This data describes a binding interaction between two proteins.

Sequence of the first protein:
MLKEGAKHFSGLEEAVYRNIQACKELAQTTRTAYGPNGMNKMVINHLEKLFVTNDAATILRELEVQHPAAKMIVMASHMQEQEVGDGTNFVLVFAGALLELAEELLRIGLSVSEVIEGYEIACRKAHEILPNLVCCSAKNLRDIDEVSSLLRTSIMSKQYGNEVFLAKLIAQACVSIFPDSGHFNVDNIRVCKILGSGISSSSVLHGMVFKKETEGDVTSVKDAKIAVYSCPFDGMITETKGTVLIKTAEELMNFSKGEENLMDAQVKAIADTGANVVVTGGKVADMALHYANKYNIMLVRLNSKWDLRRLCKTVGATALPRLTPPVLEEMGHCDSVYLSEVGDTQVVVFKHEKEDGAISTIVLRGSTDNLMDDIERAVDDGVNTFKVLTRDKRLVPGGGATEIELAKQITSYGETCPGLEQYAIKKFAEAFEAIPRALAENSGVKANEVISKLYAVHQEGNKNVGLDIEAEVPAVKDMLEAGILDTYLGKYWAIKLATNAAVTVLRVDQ

Interface contacts:
Residue M36 in the second protein contacts residue P68 in the first protein (closest heavy-atom distance 3.6 Å).
Residue S39 in the second protein interacts with residue Q510 in the first protein (closest heavy-atom distance 3.1 Å).
Residue M36 in the second protein interacts with residue V508 in the first protein (closest heavy-atom distance 3.5 Å).
Residue M36 in the second protein interacts with residue M72 in the first protein (closest heavy-atom distance 4.1 Å).
Residue L37 in the second protein contacts residue Q510 in the first protein (closest heavy-atom distance 3.3 Å).
Residue K189 in the second protein contacts residue M79 in the first protein (closest heavy-atom distance 3.3 Å).
Residue S39 in the second protein is in contact with residue H8 in the first protein (closest heavy-atom distance 3.2 Å).
Residue V38 in the second protein is in contact with residue Q66 in the first protein (closest heavy-atom distance 3.4 Å).
Residue M57 in the second protein interacts with residue A6 in the first protein (closest heavy-atom distance 3.6 Å).
Residue Q58 in the second protein interacts with residue K7 in the first protein (closest heavy-atom distance 3.4 Å).
Residue M36 in the second protein contacts residue Q510 in the first protein (closest heavy-atom distance 2.8 Å).
Residue S445 in the second protein contacts residue E114 in the first protein (closest heavy-atom distance 3.8 Å).
Residue K35 in the second protein contacts residue Q510 in the first protein (closest heavy-atom distance 3.6 Å).
Residue T33 in the second protein is in contact with residue V112 in the first protein (closest heavy-atom distance 4.2 Å).
Residue K371 in the second protein interacts with residue M75 in the first protein (closest heavy-atom distance 3.5 Å).
Residue K48 in the second protein interacts with residue R507 in the first protein (closest heavy-atom distance 4.0 Å).
Residue K35 in the second protein contacts residue D509 in the first protein (closest heavy-atom distance 3.5 Å).
Residue H372 in the second protein interacts with residue M75 in the first protein (closest heavy-atom distance 3.6 Å).
Residue H61 in the second protein contacts residue K3 in the first protein (closest heavy-atom distance 3.6 Å).
Residue A64 in the second protein interacts with residue K3 in the first protein (closest heavy-atom distance 3.6 Å).
Residue K31 in the second protein interacts with residue V112 in the first protein (closest heavy-atom distance 3.2 Å).
Residue T373 in the second protein interacts with residue M72 in the first protein (closest heavy-atom distance 4.2 Å).
Residue Q60 in the second protein is in contact with residue G5 in the first protein (closest heavy-atom distance 3.0 Å).
Residue V38 in the second protein is in contact with residue P68 in the first protein (closest heavy-atom distance 3.6 Å).
Residue M34 in the second protein contacts residue R507 in the first protein (closest heavy-atom distance 2.9 Å).
Residue S39 in the second protein interacts with residue K7 in the first protein (closest heavy-atom distance 2.4 Å).
Residue K189 in the second protein is in contact with residue Q82 in the first protein (closest heavy-atom distance 3.7 Å).
Residue K31 in the second protein is in contact with residue S113 in the first protein (closest heavy-atom distance 3.3 Å).
Residue H61 in the second protein is in contact with residue E4 in the first protein (closest heavy-atom distance 3.4 Å).
Residue M57 in the second protein interacts with residue K7 in the first protein (closest heavy-atom distance 3.5 Å).
Residue K35 in the second protein is in contact with residue V508 in the first protein (closest heavy-atom distance 3.9 Å).
Residue V38 in the second protein contacts residue F9 in the first protein (closest heavy-atom distance 3.3 Å).
Residue N444 in the second protein is in contact with residue S111 in the first protein (closest heavy-atom distance 3.0 Å).
Residue P62 in the second protein contacts residue E4 in the first protein (closest heavy-atom distance 3.6 Å).
Residue K31 in the second protein is in contact with residue S111 in the first protein (closest heavy-atom distance 2.9 Å).
Residue R513 in the second protein interacts with residue E4 in the first protein (closest heavy-atom distance 4.2 Å).
Residue M34 in the second protein contacts residue V508 in the first protein (closest heavy-atom distance 3.3 Å).
Residue L20 in the second protein interacts with residue K3 in the first protein (closest heavy-atom distance 3.3 Å).
Residue H61 in the second protein contacts residue G5 in the first protein (closest heavy-atom distance 3.2 Å).
Residue V23 in the second protein interacts with residue D509 in the first protein (closest heavy-atom distance 3.6 Å).
Residue T33 in the second protein is in contact with residue R507 in the first protein (closest heavy-atom distance 3.8 Å).
Residue G40 in the second protein contacts residue K7 in the first protein (closest heavy-atom distance 3.6 Å).
Residue Q60 in the second protein contacts residue K7 in the first protein (closest heavy-atom distance 2.5 Å).
Residue L20 in the second protein contacts residue M1 in the first protein (closest heavy-atom distance 3.3 Å).
Residue K189 in the second protein contacts residue E83 in the first protein (closest heavy-atom distance 3.2 Å).
Residue G19 in the second protein contacts residue M1 in the first protein (closest heavy-atom distance 3.6 Å).
Residue M57 in the second protein contacts residue Q510 in the first protein (closest heavy-atom distance 3.1 Å).
Residue S39 in the second protein contacts residue F9 in the first protein (closest heavy-atom distance 3.5 Å).
Residue S15 in the second protein contacts residue L2 in the first protein (closest heavy-atom distance 3.7 Å).
Residue Q60 in the second protein interacts with residue A6 in the first protein (closest heavy-atom distance 4.1 Å).
Residue I59 in the second protein interacts with residue A6 in the first protein (closest heavy-atom distance 3.5 Å).
Residue G19 in the second protein interacts with residue L2 in the first protein (closest heavy-atom distance 3.8 Å).
Residue A16 in the second protein is in contact with residue K3 in the first protein (closest heavy-atom distance 3.0 Å).
Residue V23 in the second protein interacts with residue M1 in the first protein (closest heavy-atom distance 3.8 Å).
Residue Q58 in the second protein is in contact with residue A6 in the first protein (closest heavy-atom distance 3.5 Å).
Residue K35 in the second protein contacts residue R507 in the first protein (closest heavy-atom distance 4.1 Å).
Residue Q60 in the second protein is in contact with residue E4 in the first protein (closest heavy-atom distance 2.8 Å).
Residue I59 in the second protein is in contact with residue G5 in the first protein (closest heavy-atom distance 3.6 Å).
Residue Q58 in the second protein interacts with residue G5 in the first protein (closest heavy-atom distance 4.0 Å).
Residue H151 in the second protein contacts residue R507 in the first protein (closest heavy-atom distance 3.1 Å).

Sequence of the second protein:
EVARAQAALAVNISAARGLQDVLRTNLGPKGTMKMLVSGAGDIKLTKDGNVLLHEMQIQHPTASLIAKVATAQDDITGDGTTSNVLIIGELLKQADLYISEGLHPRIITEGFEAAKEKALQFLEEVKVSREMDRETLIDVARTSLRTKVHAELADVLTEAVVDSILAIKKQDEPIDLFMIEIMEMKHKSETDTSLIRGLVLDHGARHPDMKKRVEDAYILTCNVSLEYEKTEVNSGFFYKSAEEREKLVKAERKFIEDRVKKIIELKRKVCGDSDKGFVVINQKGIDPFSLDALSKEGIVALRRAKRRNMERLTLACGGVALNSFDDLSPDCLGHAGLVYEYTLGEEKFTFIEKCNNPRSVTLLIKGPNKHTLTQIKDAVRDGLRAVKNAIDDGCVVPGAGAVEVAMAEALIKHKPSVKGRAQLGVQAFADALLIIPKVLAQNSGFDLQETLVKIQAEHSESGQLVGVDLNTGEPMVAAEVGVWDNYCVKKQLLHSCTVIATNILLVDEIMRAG